The following describes two proteins that form a bound complex.

Sequence of protein 2:
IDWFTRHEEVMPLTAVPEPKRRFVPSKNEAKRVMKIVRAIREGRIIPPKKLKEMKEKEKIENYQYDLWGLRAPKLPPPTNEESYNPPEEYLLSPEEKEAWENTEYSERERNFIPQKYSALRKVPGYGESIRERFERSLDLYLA

Residue-level contacts at the interface:
Residue V267 in protein 2 contacts residue Q209 in protein 1 (closest heavy-atom distance 4.9 Å).
Residue V267 in protein 2 interacts with residue I207 in protein 1 (closest heavy-atom distance 4.4 Å).
Residue V267 in protein 2 contacts residue Y208 in protein 1 (closest heavy-atom distance 4.5 Å).

Sequence of protein 1:
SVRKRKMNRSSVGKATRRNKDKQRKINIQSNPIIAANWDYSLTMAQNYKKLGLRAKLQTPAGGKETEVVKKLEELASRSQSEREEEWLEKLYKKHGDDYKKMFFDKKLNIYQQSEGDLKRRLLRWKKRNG